Sequence of chain B:
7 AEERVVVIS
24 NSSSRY

Sequence of chain A:
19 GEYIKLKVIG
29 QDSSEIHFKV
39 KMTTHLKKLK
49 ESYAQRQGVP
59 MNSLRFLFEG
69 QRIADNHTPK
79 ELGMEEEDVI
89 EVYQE

The following describes two proteins that form a bound complex.

Contacts between the two chains:
Residue Y21 in chain A contacts residue S27 in chain B (closest heavy-atom distance 4.1 Å).
Residue R54 in chain A is in contact with residue V12 in chain B (closest heavy-atom distance 3.4 Å).
Residue F36 in chain A interacts with residue V12 in chain B (closest heavy-atom distance 3.1 Å).
Residue S50 in chain A interacts with residue I14 in chain B (closest heavy-atom distance 3.8 Å).
Residue K46 in chain A contacts residue S15 in chain B (closest heavy-atom distance 4.2 Å).
Residue E33 in chain A contacts residue R10 in chain B (closest heavy-atom distance 2.9 Å).
Residue K37 in chain A is in contact with residue I14 in chain B (closest heavy-atom distance 2.8 Å).
Residue H35 in chain A interacts with residue V12 in chain B (closest heavy-atom distance 2.8 Å).
Residue I34 in chain A interacts with residue R10 in chain B (closest heavy-atom distance 3.4 Å).
Residue K37 in chain A contacts residue V13 in chain B (closest heavy-atom distance 3.8 Å).
Residue Y21 in chain A is in contact with residue I14 in chain B (closest heavy-atom distance 3.4 Å).
Residue S32 in chain A contacts residue R10 in chain B (closest heavy-atom distance 4.1 Å).
Residue Y21 in chain A contacts residue R28 in chain B (closest heavy-atom distance 2.9 Å).
Residue K46 in chain A is in contact with residue I14 in chain B (closest heavy-atom distance 3.3 Å).
Residue T42 in chain A contacts residue I14 in chain B (closest heavy-atom distance 4.2 Å).
Residue Y21 in chain A is in contact with residue S15 in chain B (closest heavy-atom distance 4.0 Å).
Residue K37 in chain A contacts residue S25 in chain B (closest heavy-atom distance 2.8 Å).
Residue K37 in chain A contacts residue R28 in chain B (closest heavy-atom distance 3.8 Å).
Residue T42 in chain A is in contact with residue S15 in chain B (closest heavy-atom distance 4.6 Å).
Residue H35 in chain A interacts with residue E9 in chain B (closest heavy-atom distance 3.5 Å).
Residue I22 in chain A contacts residue R28 in chain B (closest heavy-atom distance 3.9 Å).
Residue I34 in chain A interacts with residue V12 in chain B (closest heavy-atom distance 4.4 Å).
Residue H35 in chain A contacts residue R10 in chain B (closest heavy-atom distance 2.8 Å).
Residue E84 in chain A interacts with residue R28 in chain B (closest heavy-atom distance 2.8 Å).
Residue E20 in chain A is in contact with residue R28 in chain B (closest heavy-atom distance 3.2 Å).
Residue L47 in chain A interacts with residue I14 in chain B (closest heavy-atom distance 4.3 Å).
Residue K23 in chain A contacts residue V11 in chain B (closest heavy-atom distance 3.6 Å).
Residue S50 in chain A contacts residue V12 in chain B (closest heavy-atom distance 3.9 Å).
Residue H35 in chain A is in contact with residue V11 in chain B (closest heavy-atom distance 3.3 Å).
Residue V38 in chain A interacts with residue I14 in chain B (closest heavy-atom distance 3.7 Å).
Residue K37 in chain A is in contact with residue S27 in chain B (closest heavy-atom distance 2.7 Å).
Residue K37 in chain A interacts with residue V11 in chain B (closest heavy-atom distance 4.2 Å).
Residue E33 in chain A interacts with residue E9 in chain B (closest heavy-atom distance 3.3 Å).
Residue K23 in chain A contacts residue R28 in chain B (closest heavy-atom distance 3.8 Å).
Residue K39 in chain A is in contact with residue Y29 in chain B (closest heavy-atom distance 2.9 Å).
Residue F36 in chain A interacts with residue I14 in chain B (closest heavy-atom distance 3.9 Å).
Residue K39 in chain A contacts residue I14 in chain B (closest heavy-atom distance 5.0 Å).
Residue Y21 in chain A is in contact with residue Y29 in chain B (closest heavy-atom distance 3.7 Å).
Residue K39 in chain A is in contact with residue R28 in chain B (closest heavy-atom distance 4.6 Å).
Residue G19 in chain A contacts residue Y29 in chain B (closest heavy-atom distance 3.6 Å).
Residue K37 in chain A contacts residue V12 in chain B (closest heavy-atom distance 2.6 Å).
Residue G19 in chain A interacts with residue R28 in chain B (closest heavy-atom distance 4.1 Å).
Residue K37 in chain A is in contact with residue S26 in chain B (closest heavy-atom distance 3.2 Å).
Residue Y21 in chain A is in contact with residue V13 in chain B (closest heavy-atom distance 3.5 Å).
Residue E20 in chain A is in contact with residue Y29 in chain B (closest heavy-atom distance 3.6 Å).